Sequence of chain B:
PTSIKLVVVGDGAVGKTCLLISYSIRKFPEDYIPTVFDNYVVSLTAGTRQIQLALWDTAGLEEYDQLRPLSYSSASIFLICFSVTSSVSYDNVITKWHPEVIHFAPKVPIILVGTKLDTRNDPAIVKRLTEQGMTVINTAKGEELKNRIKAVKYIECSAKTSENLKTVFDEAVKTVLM

Sequence of chain A:
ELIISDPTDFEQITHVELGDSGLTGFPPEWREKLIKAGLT

Contacts between the two chains:
Residue T52 in chain B is in contact with residue S8 in chain A (closest heavy-atom distance 3.0 Å).
Residue Y71 in chain B interacts with residue L21 in chain A (closest heavy-atom distance 3.3 Å).
Residue S80 in chain B interacts with residue A40 in chain A (closest heavy-atom distance 3.1 Å).
Residue L77 in chain B is in contact with residue G41 in chain A (closest heavy-atom distance 3.6 Å).
Residue Y47 in chain B contacts residue Q15 in chain A (closest heavy-atom distance 3.5 Å).
Residue D45 in chain B contacts residue Q15 in chain A (closest heavy-atom distance 2.6 Å).
Residue G54 in chain B interacts with residue L5 in chain A (closest heavy-atom distance 4.1 Å).
Residue F44 in chain B interacts with residue V19 in chain A (closest heavy-atom distance 2.9 Å).
Residue Y30 in chain B interacts with residue P10 in chain A (closest heavy-atom distance 3.4 Å).
Residue L51 in chain B is in contact with residue S8 in chain A (closest heavy-atom distance 3.3 Å).
Residue S31 in chain B interacts with residue F13 in chain A (closest heavy-atom distance 3.8 Å).
Residue K181 in chain B is in contact with residue L5 in chain A (closest heavy-atom distance 3.3 Å).
Residue N46 in chain B is in contact with residue Q15 in chain A (closest heavy-atom distance 3.5 Å).
Residue K181 in chain B contacts residue I7 in chain A (closest heavy-atom distance 4.0 Å).
Residue R33 in chain B is in contact with residue D9 in chain A (closest heavy-atom distance 2.8 Å).
Residue K173 in chain B contacts residue I7 in chain A (closest heavy-atom distance 2.7 Å).
Residue N46 in chain B is in contact with residue T17 in chain A (closest heavy-atom distance 3.0 Å).
Residue V48 in chain B is in contact with residue I16 in chain A (closest heavy-atom distance 3.5 Å).
Residue N46 in chain B interacts with residue I16 in chain A (closest heavy-atom distance 2.8 Å).
Residue Y47 in chain B interacts with residue F13 in chain A (closest heavy-atom distance 3.3 Å).
Residue V43 in chain B interacts with residue L26 in chain A (closest heavy-atom distance 3.9 Å).
Residue D45 in chain B contacts residue H18 in chain A (closest heavy-atom distance 2.5 Å).
Residue T52 in chain B is in contact with residue I6 in chain A (closest heavy-atom distance 3.4 Å).
Residue D177 in chain B is in contact with residue I7 in chain A (closest heavy-atom distance 3.2 Å).
Residue S31 in chain B contacts residue P10 in chain A (closest heavy-atom distance 3.9 Å).
Residue V43 in chain B interacts with residue V19 in chain A (closest heavy-atom distance 3.6 Å).
Residue I32 in chain B contacts residue F13 in chain A (closest heavy-atom distance 3.4 Å).
Residue F44 in chain B interacts with residue H18 in chain A (closest heavy-atom distance 3.8 Å).
Residue L77 in chain B is in contact with residue A40 in chain A (closest heavy-atom distance 3.8 Å).
Residue G54 in chain B is in contact with residue I6 in chain A (closest heavy-atom distance 3.2 Å).
Residue W63 in chain B interacts with residue A40 in chain A (closest heavy-atom distance 3.5 Å).
Residue K173 in chain B is in contact with residue S8 in chain A (closest heavy-atom distance 4.1 Å).
Residue L51 in chain B interacts with residue P10 in chain A (closest heavy-atom distance 3.5 Å).
Residue A53 in chain B contacts residue I6 in chain A (closest heavy-atom distance 3.5 Å).
Residue S50 in chain B is in contact with residue D12 in chain A (closest heavy-atom distance 3.4 Å).
Residue S80 in chain B contacts residue L42 in chain A (closest heavy-atom distance 3.9 Å).
Residue V48 in chain B is in contact with residue D12 in chain A (closest heavy-atom distance 3.4 Å).
Residue S50 in chain B interacts with residue P10 in chain A (closest heavy-atom distance 3.4 Å).
Residue L51 in chain B is in contact with residue D9 in chain A (closest heavy-atom distance 3.8 Å).
Residue F44 in chain B is in contact with residue L37 in chain A (closest heavy-atom distance 3.4 Å).
Residue Y47 in chain B is in contact with residue E14 in chain A (closest heavy-atom distance 3.3 Å).
Residue S80 in chain B is in contact with residue G41 in chain A (closest heavy-atom distance 2.9 Å).
Residue V49 in chain B is in contact with residue P10 in chain A (closest heavy-atom distance 3.8 Å).
Residue V49 in chain B contacts residue D12 in chain A (closest heavy-atom distance 4.1 Å).
Residue V43 in chain B contacts residue L21 in chain A (closest heavy-atom distance 3.8 Å).
Residue D45 in chain B is in contact with residue T17 in chain A (closest heavy-atom distance 3.6 Å).
Residue M185 in chain B contacts residue L5 in chain A (closest heavy-atom distance 3.6 Å).
Residue V48 in chain B contacts residue E14 in chain A (closest heavy-atom distance 2.8 Å).
Residue V43 in chain B contacts residue E20 in chain A (closest heavy-atom distance 4.1 Å).
Residue S50 in chain B interacts with residue T11 in chain A (closest heavy-atom distance 2.6 Å).
Residue L77 in chain B is in contact with residue L37 in chain A (closest heavy-atom distance 4.1 Å).
Residue V180 in chain B interacts with residue I7 in chain A (closest heavy-atom distance 3.7 Å).
Residue T52 in chain B interacts with residue I7 in chain A (closest heavy-atom distance 3.5 Å).
Residue A53 in chain B interacts with residue L5 in chain A (closest heavy-atom distance 4.1 Å).
Residue K173 in chain B interacts with residue D9 in chain A (closest heavy-atom distance 3.4 Å).
Residue A53 in chain B is in contact with residue I7 in chain A (closest heavy-atom distance 3.6 Å).
Residue V49 in chain B interacts with residue F13 in chain A (closest heavy-atom distance 4.0 Å).
Residue S80 in chain B interacts with residue T43 in chain A (closest heavy-atom distance 3.6 Å).
Residue V49 in chain B contacts residue T11 in chain A (closest heavy-atom distance 3.5 Å).
Residue V48 in chain B is in contact with residue F13 in chain A (closest heavy-atom distance 3.5 Å).

These two protein chains interact to form a complex.